Sequence of protein 2:
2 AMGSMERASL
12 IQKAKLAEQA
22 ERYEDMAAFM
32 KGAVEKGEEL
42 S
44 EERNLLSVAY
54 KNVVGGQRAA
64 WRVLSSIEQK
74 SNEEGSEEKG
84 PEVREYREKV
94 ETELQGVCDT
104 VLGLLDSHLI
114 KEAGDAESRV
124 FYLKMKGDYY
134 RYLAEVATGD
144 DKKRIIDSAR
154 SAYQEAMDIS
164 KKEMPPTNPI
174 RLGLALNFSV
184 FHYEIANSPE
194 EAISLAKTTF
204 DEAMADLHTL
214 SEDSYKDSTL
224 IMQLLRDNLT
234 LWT

Interface contacts:
Residue L227 in protein 2 is in contact with residue P9 in protein 1 (closest heavy-atom distance 3.9 Å).
Residue E19 in protein 2 contacts residue R12 in protein 1 (closest heavy-atom distance 3.7 Å).
Residue K54 in protein 2 is in contact with residue G10 in protein 1 (closest heavy-atom distance 3.5 Å).
Residue V51 in protein 2 contacts residue R11 in protein 1 (closest heavy-atom distance 3.7 Å).
Residue N231 in protein 2 is in contact with residue A5 in protein 1 (closest heavy-atom distance 3.5 Å).
Residue V183 in protein 2 interacts with residue G6 in protein 1 (closest heavy-atom distance 3.6 Å).
Residue L179 in protein 2 is in contact with residue I8 in protein 1 (closest heavy-atom distance 3.6 Å).
Residue N55 in protein 2 is in contact with residue G10 in protein 1 (closest heavy-atom distance 4.7 Å).
Residue V51 in protein 2 is in contact with residue G10 in protein 1 (closest heavy-atom distance 3.6 Å).
Residue S50 in protein 2 contacts residue G10 in protein 1 (closest heavy-atom distance 4.3 Å).
Residue N231 in protein 2 interacts with residue G6 in protein 1 (closest heavy-atom distance 2.8 Å).
Residue V51 in protein 2 is in contact with residue S13 in protein 1 (closest heavy-atom distance 3.7 Å).
Residue L234 in protein 2 is in contact with residue A5 in protein 1 (closest heavy-atom distance 3.3 Å).
Residue Y24 in protein 2 is in contact with residue R11 in protein 1 (closest heavy-atom distance 4.0 Å).
Residue E187 in protein 2 interacts with residue A5 in protein 1 (closest heavy-atom distance 3.2 Å).
Residue Y186 in protein 2 contacts residue A5 in protein 1 (closest heavy-atom distance 4.8 Å).
Residue G59 in protein 2 is in contact with residue R11 in protein 1 (closest heavy-atom distance 3.7 Å).
Residue N55 in protein 2 interacts with residue R12 in protein 1 (closest heavy-atom distance 4.7 Å).
Residue I224 in protein 2 interacts with residue I8 in protein 1 (closest heavy-atom distance 4.1 Å).
Residue G58 in protein 2 is in contact with residue R11 in protein 1 (closest heavy-atom distance 3.8 Å).
Residue V51 in protein 2 contacts residue R12 in protein 1 (closest heavy-atom distance 3.8 Å).
Residue W235 in protein 2 contacts residue A5 in protein 1 (closest heavy-atom distance 3.4 Å).
Residue L179 in protein 2 contacts residue G6 in protein 1 (closest heavy-atom distance 3.9 Å).
Residue E19 in protein 2 is in contact with residue S13 in protein 1 (closest heavy-atom distance 2.6 Å).
Residue L48 in protein 2 interacts with residue S13 in protein 1 (closest heavy-atom distance 4.3 Å).
Residue G176 in protein 2 contacts residue I8 in protein 1 (closest heavy-atom distance 3.7 Å).
Residue N55 in protein 2 contacts residue R11 in protein 1 (closest heavy-atom distance 2.9 Å).
Residue V183 in protein 2 is in contact with residue A5 in protein 1 (closest heavy-atom distance 4.6 Å).
Residue K54 in protein 2 contacts residue I8 in protein 1 (closest heavy-atom distance 4.3 Å).
Residue K127 in protein 2 contacts residue I8 in protein 1 (closest heavy-atom distance 3.9 Å).
Residue L227 in protein 2 interacts with residue I8 in protein 1 (closest heavy-atom distance 4.3 Å).
Residue K54 in protein 2 is in contact with residue P9 in protein 1 (closest heavy-atom distance 3.8 Å).
Residue N180 in protein 2 interacts with residue I8 in protein 1 (closest heavy-atom distance 2.9 Å).
Residue E19 in protein 2 interacts with residue R11 in protein 1 (closest heavy-atom distance 4.6 Å).
Residue K54 in protein 2 interacts with residue R11 in protein 1 (closest heavy-atom distance 4.2 Å).

Sequence of protein 1:
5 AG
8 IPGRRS

These two protein chains interact to form a complex.